Sequence of protein 1:
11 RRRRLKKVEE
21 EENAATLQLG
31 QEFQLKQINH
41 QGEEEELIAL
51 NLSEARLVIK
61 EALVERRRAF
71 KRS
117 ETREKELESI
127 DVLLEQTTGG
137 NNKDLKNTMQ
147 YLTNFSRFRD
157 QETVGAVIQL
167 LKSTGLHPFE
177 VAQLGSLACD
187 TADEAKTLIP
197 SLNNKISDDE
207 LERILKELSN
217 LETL

Interface contacts:
Residue T193 in protein 1 interacts with residue N69 in protein 2 (closest heavy-atom distance 4.6 Å).
Residue K192 in protein 1 interacts with residue N69 in protein 2 (closest heavy-atom distance 4.5 Å).
Residue D189 in protein 1 contacts residue N69 in protein 2 (closest heavy-atom distance 4.2 Å).
Residue N199 in protein 1 contacts residue N69 in protein 2 (closest heavy-atom distance 4.0 Å).

These two protein chains interact to form a complex.

Sequence of protein 2:
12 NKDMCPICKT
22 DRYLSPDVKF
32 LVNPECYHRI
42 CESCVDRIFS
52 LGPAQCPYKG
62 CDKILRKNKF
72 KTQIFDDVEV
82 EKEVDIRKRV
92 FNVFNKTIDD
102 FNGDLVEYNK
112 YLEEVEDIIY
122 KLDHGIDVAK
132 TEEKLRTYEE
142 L